Sequence of protein 1:
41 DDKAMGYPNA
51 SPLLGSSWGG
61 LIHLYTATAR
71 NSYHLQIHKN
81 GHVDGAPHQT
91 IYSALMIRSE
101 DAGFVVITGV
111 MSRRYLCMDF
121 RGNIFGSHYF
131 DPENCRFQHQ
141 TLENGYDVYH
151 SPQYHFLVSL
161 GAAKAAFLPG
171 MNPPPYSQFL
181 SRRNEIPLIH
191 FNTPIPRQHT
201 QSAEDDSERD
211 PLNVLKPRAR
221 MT

Sequence of protein 2:
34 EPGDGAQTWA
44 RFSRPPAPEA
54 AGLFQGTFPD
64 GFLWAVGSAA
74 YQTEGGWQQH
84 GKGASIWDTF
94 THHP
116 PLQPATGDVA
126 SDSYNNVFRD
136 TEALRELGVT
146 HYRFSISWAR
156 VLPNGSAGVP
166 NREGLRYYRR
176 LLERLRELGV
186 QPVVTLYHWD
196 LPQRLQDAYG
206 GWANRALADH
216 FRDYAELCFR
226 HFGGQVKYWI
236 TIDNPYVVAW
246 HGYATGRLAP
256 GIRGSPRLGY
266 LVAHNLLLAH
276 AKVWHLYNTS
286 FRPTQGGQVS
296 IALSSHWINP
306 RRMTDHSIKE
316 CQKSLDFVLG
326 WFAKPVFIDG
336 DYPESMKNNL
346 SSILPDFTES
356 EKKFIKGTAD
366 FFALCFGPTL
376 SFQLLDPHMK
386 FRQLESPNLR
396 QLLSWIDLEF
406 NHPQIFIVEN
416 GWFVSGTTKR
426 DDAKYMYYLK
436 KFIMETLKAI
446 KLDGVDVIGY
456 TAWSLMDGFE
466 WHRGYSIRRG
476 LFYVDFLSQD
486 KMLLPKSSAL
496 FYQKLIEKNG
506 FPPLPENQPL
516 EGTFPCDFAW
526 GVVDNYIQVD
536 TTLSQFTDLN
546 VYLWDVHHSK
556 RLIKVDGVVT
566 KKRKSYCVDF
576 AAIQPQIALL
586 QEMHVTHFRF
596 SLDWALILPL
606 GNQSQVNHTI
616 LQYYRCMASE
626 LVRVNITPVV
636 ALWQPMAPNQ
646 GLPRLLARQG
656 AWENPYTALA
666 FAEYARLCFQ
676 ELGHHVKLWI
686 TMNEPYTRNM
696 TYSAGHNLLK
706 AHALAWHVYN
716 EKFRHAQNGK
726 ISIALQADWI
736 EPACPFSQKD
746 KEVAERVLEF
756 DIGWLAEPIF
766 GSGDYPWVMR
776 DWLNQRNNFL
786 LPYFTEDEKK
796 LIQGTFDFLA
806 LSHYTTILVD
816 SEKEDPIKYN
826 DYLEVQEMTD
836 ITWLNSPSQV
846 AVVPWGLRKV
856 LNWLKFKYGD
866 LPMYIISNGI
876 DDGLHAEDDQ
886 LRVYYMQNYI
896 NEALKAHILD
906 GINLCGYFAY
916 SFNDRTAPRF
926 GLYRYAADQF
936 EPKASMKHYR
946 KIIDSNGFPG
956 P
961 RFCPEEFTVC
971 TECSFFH

Residue-level contacts at the interface:
Residue D733 in protein 2 is in contact with residue R218 in protein 1 (closest heavy-atom distance 3.4 Å).
Residue F377 in protein 2 contacts residue S207 in protein 1 (closest heavy-atom distance 3.6 Å).
Residue R929 in protein 2 interacts with residue I189 in protein 1 (closest heavy-atom distance 3.5 Å).
Residue T834 in protein 2 contacts residue N213 in protein 1 (closest heavy-atom distance 3.7 Å).
Residue T834 in protein 2 contacts residue V214 in protein 1 (closest heavy-atom distance 2.9 Å).
Residue K385 in protein 2 is in contact with residue D206 in protein 1 (closest heavy-atom distance 3.5 Å).
Residue A932 in protein 2 contacts residue R113 in protein 1 (closest heavy-atom distance 3.4 Å).
Residue E832 in protein 2 interacts with residue R220 in protein 1 (closest heavy-atom distance 3.7 Å).
Residue Y433 in protein 2 interacts with residue L212 in protein 1 (closest heavy-atom distance 3.0 Å).
Residue R693 in protein 2 is in contact with residue R220 in protein 1 (closest heavy-atom distance 3.3 Å).
Residue T834 in protein 2 is in contact with residue K216 in protein 1 (closest heavy-atom distance 3.4 Å).
Residue E832 in protein 2 interacts with residue L215 in protein 1 (closest heavy-atom distance 3.8 Å).
Residue D756 in protein 2 interacts with residue R220 in protein 1 (closest heavy-atom distance 2.3 Å).
Residue K385 in protein 2 is in contact with residue E204 in protein 1 (closest heavy-atom distance 3.2 Å).
Residue Q831 in protein 2 contacts residue L215 in protein 1 (closest heavy-atom distance 3.9 Å).
Residue M833 in protein 2 is in contact with residue V214 in protein 1 (closest heavy-atom distance 3.2 Å).
Residue Q388 in protein 2 interacts with residue E204 in protein 1 (closest heavy-atom distance 3.2 Å).
Residue D756 in protein 2 is in contact with residue R218 in protein 1 (closest heavy-atom distance 3.2 Å).
Residue E390 in protein 2 interacts with residue D206 in protein 1 (closest heavy-atom distance 3.7 Å).
Residue M833 in protein 2 is in contact with residue L215 in protein 1 (closest heavy-atom distance 3.6 Å).
Residue L389 in protein 2 interacts with residue E204 in protein 1 (closest heavy-atom distance 3.6 Å).
Residue I812 in protein 2 is in contact with residue R218 in protein 1 (closest heavy-atom distance 3.4 Å).
Residue E936 in protein 2 is in contact with residue I189 in protein 1 (closest heavy-atom distance 3.3 Å).
Residue R693 in protein 2 is in contact with residue R218 in protein 1 (closest heavy-atom distance 2.6 Å).
Residue Y930 in protein 2 interacts with residue R113 in protein 1 (closest heavy-atom distance 3.7 Å).
Residue I822 in protein 2 is in contact with residue R209 in protein 1 (closest heavy-atom distance 3.9 Å).
Residue Q844 in protein 2 interacts with residue K216 in protein 1 (closest heavy-atom distance 3.5 Å).
Residue H880 in protein 2 contacts residue P196 in protein 1 (closest heavy-atom distance 3.3 Å).
Residue Y433 in protein 2 interacts with residue V214 in protein 1 (closest heavy-atom distance 3.5 Å).
Residue P392 in protein 2 is in contact with residue P211 in protein 1 (closest heavy-atom distance 3.8 Å).
Residue N694 in protein 2 interacts with residue M221 in protein 1 (closest heavy-atom distance 3.3 Å).
Residue K436 in protein 2 contacts residue L212 in protein 1 (closest heavy-atom distance 3.9 Å).
Residue P392 in protein 2 contacts residue L212 in protein 1 (closest heavy-atom distance 3.7 Å).
Residue Y433 in protein 2 is in contact with residue P211 in protein 1 (closest heavy-atom distance 3.0 Å).
Residue D820 in protein 2 interacts with residue R209 in protein 1 (closest heavy-atom distance 3.0 Å).
Residue E832 in protein 2 contacts residue R218 in protein 1 (closest heavy-atom distance 2.9 Å).
Residue R693 in protein 2 contacts residue M221 in protein 1 (closest heavy-atom distance 2.8 Å).
Residue K429 in protein 2 interacts with residue R209 in protein 1 (closest heavy-atom distance 3.0 Å).
Residue K823 in protein 2 contacts residue P217 in protein 1 (closest heavy-atom distance 3.7 Å).
Residue N825 in protein 2 interacts with residue R220 in protein 1 (closest heavy-atom distance 3.6 Å).
Residue F377 in protein 2 is in contact with residue D206 in protein 1 (closest heavy-atom distance 3.5 Å).
Residue E936 in protein 2 contacts residue L188 in protein 1 (closest heavy-atom distance 3.2 Å).
Residue R924 in protein 2 contacts residue I195 in protein 1 (closest heavy-atom distance 3.6 Å).
Residue Y433 in protein 2 contacts residue D210 in protein 1 (closest heavy-atom distance 2.5 Å).
Residue F377 in protein 2 contacts residue P211 in protein 1 (closest heavy-atom distance 3.5 Å).
Residue Y827 in protein 2 contacts residue M221 in protein 1 (closest heavy-atom distance 3.8 Å).
Residue V752 in protein 2 contacts residue R220 in protein 1 (closest heavy-atom distance 3.2 Å).
Residue A932 in protein 2 is in contact with residue V110 in protein 1 (closest heavy-atom distance 3.7 Å).
Residue N694 in protein 2 interacts with residue T222 in protein 1 (closest heavy-atom distance 3.7 Å).
Residue A931 in protein 2 contacts residue L188 in protein 1 (closest heavy-atom distance 3.2 Å).
Residue E832 in protein 2 contacts residue K216 in protein 1 (closest heavy-atom distance 3.1 Å).
Residue W417 in protein 2 is in contact with residue R209 in protein 1 (closest heavy-atom distance 2.9 Å).
Residue E832 in protein 2 contacts residue P217 in protein 1 (closest heavy-atom distance 3.3 Å).
Residue W417 in protein 2 interacts with residue P211 in protein 1 (closest heavy-atom distance 3.5 Å).
Residue I836 in protein 2 is in contact with residue V214 in protein 1 (closest heavy-atom distance 3.6 Å).
Residue R693 in protein 2 interacts with residue A219 in protein 1 (closest heavy-atom distance 3.6 Å).
Residue D933 in protein 2 contacts residue R113 in protein 1 (closest heavy-atom distance 2.5 Å).
Residue R306 in protein 2 contacts residue E204 in protein 1 (closest heavy-atom distance 3.5 Å).
Residue D820 in protein 2 is in contact with residue L215 in protein 1 (closest heavy-atom distance 3.6 Å).
Residue I836 in protein 2 interacts with residue L212 in protein 1 (closest heavy-atom distance 3.2 Å).

These two protein chains interact to form a complex.